Residue-level contacts at the interface:
Residue S284 in the second protein is in contact with residue S33 in the first protein (closest heavy-atom distance 3.3 Å).
Residue G291 in the second protein interacts with residue Y98 in the first protein (closest heavy-atom distance 2.9 Å).
Residue A292 in the second protein is in contact with residue Y98 in the first protein (closest heavy-atom distance 4.8 Å).
Residue P290 in the second protein contacts residue Y31 in the first protein (closest heavy-atom distance 3.5 Å).
Residue I289 in the second protein contacts residue Y98 in the first protein (closest heavy-atom distance 3.7 Å).
Residue S284 in the second protein interacts with residue Y31 in the first protein (closest heavy-atom distance 3.6 Å).
Residue P290 in the second protein interacts with residue Y38 in the first protein (closest heavy-atom distance 3.5 Å).
Residue E283 in the second protein is in contact with residue Y31 in the first protein (closest heavy-atom distance 2.2 Å).
Residue D288 in the second protein contacts residue Y38 in the first protein (closest heavy-atom distance 3.8 Å).
Residue P287 in the second protein contacts residue Y31 in the first protein (closest heavy-atom distance 4.0 Å).
Residue F286 in the second protein is in contact with residue Y31 in the first protein (closest heavy-atom distance 4.2 Å).
Residue D288 in the second protein is in contact with residue Y97 in the first protein (closest heavy-atom distance 4.3 Å).
Residue A292 in the second protein is in contact with residue N99 in the first protein (closest heavy-atom distance 3.3 Å).
Residue P287 in the second protein contacts residue Y38 in the first protein (closest heavy-atom distance 2.8 Å).
Residue P290 in the second protein contacts residue Y98 in the first protein (closest heavy-atom distance 3.2 Å).
Residue P290 in the second protein is in contact with residue Y97 in the first protein (closest heavy-atom distance 4.3 Å).
Residue I289 in the second protein interacts with residue Y97 in the first protein (closest heavy-atom distance 4.8 Å).
Residue E283 in the second protein interacts with residue S33 in the first protein (closest heavy-atom distance 4.6 Å).
Residue G291 in the second protein is in contact with residue N99 in the first protein (closest heavy-atom distance 3.2 Å).
Residue I289 in the second protein is in contact with residue N99 in the first protein (closest heavy-atom distance 3.8 Å).
Residue P270 in the second protein interacts with residue T100 in the first protein (closest heavy-atom distance 4.0 Å).
Residue I289 in the second protein is in contact with residue T100 in the first protein (closest heavy-atom distance 4.0 Å).

These two protein chains interact to form a complex.

Sequence of the first protein:
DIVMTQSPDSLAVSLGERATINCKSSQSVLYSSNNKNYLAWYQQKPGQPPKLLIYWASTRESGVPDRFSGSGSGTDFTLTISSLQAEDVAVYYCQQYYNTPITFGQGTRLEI

Sequence of the second protein:
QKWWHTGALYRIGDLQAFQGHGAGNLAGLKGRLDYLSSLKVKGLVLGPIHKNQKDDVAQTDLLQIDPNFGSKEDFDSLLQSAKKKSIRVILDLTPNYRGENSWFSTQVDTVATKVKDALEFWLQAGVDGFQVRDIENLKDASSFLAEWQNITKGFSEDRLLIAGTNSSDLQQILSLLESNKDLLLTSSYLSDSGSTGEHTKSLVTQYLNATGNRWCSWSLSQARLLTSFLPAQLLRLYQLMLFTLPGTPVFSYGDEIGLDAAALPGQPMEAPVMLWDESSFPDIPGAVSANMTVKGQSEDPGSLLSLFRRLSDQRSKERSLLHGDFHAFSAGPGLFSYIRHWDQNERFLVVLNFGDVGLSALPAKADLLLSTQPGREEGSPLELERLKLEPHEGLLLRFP